Contacts between the two chains:
Residue V93 in chain A interacts with residue F106 in chain B (closest heavy-atom distance 3.7 Å).
Residue V93 in chain A interacts with residue E102 in chain B (closest heavy-atom distance 4.4 Å).
Residue M26 in chain A contacts residue R68 in chain B (closest heavy-atom distance 3.4 Å).
Residue N149 in chain A interacts with residue R68 in chain B (closest heavy-atom distance 2.9 Å).
Residue N150 in chain A interacts with residue R68 in chain B (closest heavy-atom distance 3.9 Å).
Residue M26 in chain A is in contact with residue L69 in chain B (closest heavy-atom distance 3.2 Å).
Residue T54 in chain A is in contact with residue P75 in chain B (closest heavy-atom distance 3.9 Å).
Residue N278 in chain A is in contact with residue M134 in chain B (closest heavy-atom distance 3.3 Å).
Residue Y51 in chain A contacts residue L72 in chain B (closest heavy-atom distance 4.0 Å).
Residue K39 in chain A contacts residue F39 in chain B (closest heavy-atom distance 3.0 Å).
Residue N98 in chain A is in contact with residue R68 in chain B (closest heavy-atom distance 2.6 Å).
Residue D25 in chain A is in contact with residue R68 in chain B (closest heavy-atom distance 4.0 Å).
Residue K32 in chain A interacts with residue Q63 in chain B (closest heavy-atom distance 3.3 Å).
Residue N96 in chain A interacts with residue R68 in chain B (closest heavy-atom distance 3.3 Å).
Residue N97 in chain A interacts with residue R68 in chain B (closest heavy-atom distance 3.6 Å).
Residue V93 in chain A is in contact with residue P101 in chain B (closest heavy-atom distance 4.1 Å).
Residue Q50 in chain A interacts with residue P75 in chain B (closest heavy-atom distance 4.0 Å).
Residue L28 in chain A interacts with residue Y66 in chain B (closest heavy-atom distance 3.6 Å).
Residue P35 in chain A is in contact with residue Y66 in chain B (closest heavy-atom distance 4.0 Å).
Residue K39 in chain A interacts with residue V38 in chain B (closest heavy-atom distance 4.0 Å).
Residue M22 in chain A is in contact with residue L72 in chain B (closest heavy-atom distance 4.1 Å).
Residue Q50 in chain A contacts residue W58 in chain B (closest heavy-atom distance 3.4 Å).
Residue E89 in chain A contacts residue P101 in chain B (closest heavy-atom distance 3.5 Å).
Residue P35 in chain A interacts with residue V38 in chain B (closest heavy-atom distance 3.8 Å).
Residue E277 in chain A contacts residue K133 in chain B (closest heavy-atom distance 2.7 Å).
Residue S64 in chain A contacts residue H105 in chain B (closest heavy-atom distance 3.1 Å).
Residue E277 in chain A is in contact with residue M134 in chain B (closest heavy-atom distance 3.6 Å).
Residue S94 in chain A is in contact with residue H105 in chain B (closest heavy-atom distance 3.6 Å).
Residue L28 in chain A interacts with residue D65 in chain B (closest heavy-atom distance 3.3 Å).
Residue R92 in chain A is in contact with residue P101 in chain B (closest heavy-atom distance 3.8 Å).
Residue R142 in chain A interacts with residue E97 in chain B (closest heavy-atom distance 3.7 Å).
Residue V93 in chain A interacts with residue H105 in chain B (closest heavy-atom distance 3.3 Å).
Residue N97 in chain A is in contact with residue R70 in chain B (closest heavy-atom distance 4.3 Å).
Residue S64 in chain A interacts with residue F106 in chain B (closest heavy-atom distance 3.3 Å).
Residue K39 in chain A contacts residue E40 in chain B (closest heavy-atom distance 3.4 Å).
Residue L36 in chain A contacts residue V38 in chain B (closest heavy-atom distance 4.2 Å).
Residue N97 in chain A contacts residue P71 in chain B (closest heavy-atom distance 3.4 Å).
Residue R92 in chain A is in contact with residue E97 in chain B (closest heavy-atom distance 3.9 Å).
Residue L95 in chain A contacts residue R68 in chain B (closest heavy-atom distance 2.8 Å).
Residue Y71 in chain A interacts with residue H105 in chain B (closest heavy-atom distance 4.0 Å).
Residue N27 in chain A interacts with residue R68 in chain B (closest heavy-atom distance 3.7 Å).
Residue V103 in chain A interacts with residue R68 in chain B (closest heavy-atom distance 4.1 Å).
Residue M47 in chain A is in contact with residue F39 in chain B (closest heavy-atom distance 3.7 Å).
Residue N97 in chain A contacts residue E102 in chain B (closest heavy-atom distance 3.2 Å).
Residue T54 in chain A is in contact with residue P71 in chain B (closest heavy-atom distance 4.0 Å).
Residue K32 in chain A interacts with residue Y66 in chain B (closest heavy-atom distance 2.6 Å).
Residue N97 in chain A contacts residue D67 in chain B (closest heavy-atom distance 2.7 Å).
Residue A146 in chain A contacts residue R68 in chain B (closest heavy-atom distance 3.9 Å).
Residue K32 in chain A contacts residue D65 in chain B (closest heavy-atom distance 3.8 Å).
Residue N96 in chain A is in contact with residue D67 in chain B (closest heavy-atom distance 3.2 Å).
Residue S65 in chain A contacts residue H105 in chain B (closest heavy-atom distance 3.5 Å).
Residue S90 in chain A is in contact with residue H105 in chain B (closest heavy-atom distance 3.9 Å).
Residue M47 in chain A contacts residue L72 in chain B (closest heavy-atom distance 3.9 Å).
Residue I43 in chain A interacts with residue F39 in chain B (closest heavy-atom distance 4.3 Å).
Residue N97 in chain A is in contact with residue F106 in chain B (closest heavy-atom distance 3.5 Å).
Residue V100 in chain A contacts residue R68 in chain B (closest heavy-atom distance 3.6 Å).
Residue Q50 in chain A is in contact with residue L72 in chain B (closest heavy-atom distance 3.3 Å).
Residue T54 in chain A contacts residue L72 in chain B (closest heavy-atom distance 4.0 Å).
Residue N98 in chain A interacts with residue F106 in chain B (closest heavy-atom distance 3.9 Å).
Residue M47 in chain A interacts with residue L69 in chain B (closest heavy-atom distance 3.6 Å).

Sequence of chain B:
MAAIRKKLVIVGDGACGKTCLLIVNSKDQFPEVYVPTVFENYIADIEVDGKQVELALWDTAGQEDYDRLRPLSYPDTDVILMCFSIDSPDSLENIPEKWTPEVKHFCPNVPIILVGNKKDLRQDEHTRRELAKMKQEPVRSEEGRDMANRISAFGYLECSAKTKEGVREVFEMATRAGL

Sequence of chain A:
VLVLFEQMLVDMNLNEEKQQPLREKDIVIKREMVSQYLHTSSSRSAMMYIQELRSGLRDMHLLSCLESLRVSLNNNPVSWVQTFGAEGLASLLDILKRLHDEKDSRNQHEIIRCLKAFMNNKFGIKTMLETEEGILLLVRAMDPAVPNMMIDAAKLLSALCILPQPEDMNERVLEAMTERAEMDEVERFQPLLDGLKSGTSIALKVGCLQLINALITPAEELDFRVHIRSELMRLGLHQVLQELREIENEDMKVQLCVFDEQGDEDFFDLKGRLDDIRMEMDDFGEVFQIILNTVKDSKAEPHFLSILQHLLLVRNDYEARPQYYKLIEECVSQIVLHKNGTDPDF

This data describes a binding interaction between two proteins.